Contacts between the two chains:
Residue L42 in the second protein contacts residue F59 in the first protein (closest heavy-atom distance 3.1 Å).
Residue F36 in the second protein interacts with residue L56 in the first protein (closest heavy-atom distance 3.9 Å).
Residue V40 in the second protein interacts with residue L56 in the first protein (closest heavy-atom distance 4.7 Å).
Residue S43 in the second protein contacts residue V55 in the first protein (closest heavy-atom distance 3.7 Å).
Residue S43 in the second protein interacts with residue L56 in the first protein (closest heavy-atom distance 3.9 Å).
Residue F36 in the second protein contacts residue F49 in the first protein (closest heavy-atom distance 4.8 Å).
Residue V44 in the second protein contacts residue V55 in the first protein (closest heavy-atom distance 4.5 Å).
Residue S43 in the second protein contacts residue F59 in the first protein (closest heavy-atom distance 3.3 Å).
Residue M1 in the second protein interacts with residue K28 in the first protein (closest heavy-atom distance 4.6 Å).
Residue L39 in the second protein is in contact with residue L56 in the first protein (closest heavy-atom distance 3.9 Å).
Residue V40 in the second protein contacts residue L52 in the first protein (closest heavy-atom distance 3.5 Å).

Sequence of the second protein:
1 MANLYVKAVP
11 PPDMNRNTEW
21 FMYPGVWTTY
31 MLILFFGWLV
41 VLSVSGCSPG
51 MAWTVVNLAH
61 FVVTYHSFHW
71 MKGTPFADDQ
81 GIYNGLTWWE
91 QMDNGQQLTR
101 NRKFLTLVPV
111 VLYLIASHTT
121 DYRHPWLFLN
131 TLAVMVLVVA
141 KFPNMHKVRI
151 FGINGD

The following describes two proteins that form a bound complex.

Sequence of the first protein:
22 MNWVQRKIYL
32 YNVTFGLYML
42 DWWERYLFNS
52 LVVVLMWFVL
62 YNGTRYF